These two protein chains interact to form a complex.

Sequence of chain B:
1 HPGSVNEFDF

Contacts between the two chains:
Residue N99 in chain A contacts residue V5 in chain B (closest heavy-atom distance 2.9 Å).
Residue G97 in chain A interacts with residue V5 in chain B (closest heavy-atom distance 2.7 Å).
Residue A98 in chain A is in contact with residue V5 in chain B (closest heavy-atom distance 3.5 Å).
Residue N99 in chain A is in contact with residue N6 in chain B (closest heavy-atom distance 4.0 Å).
Residue N99 in chain A contacts residue E7 in chain B (closest heavy-atom distance 2.9 Å).
Residue G97 in chain A interacts with residue S4 in chain B (closest heavy-atom distance 3.0 Å).
Residue Y30 in chain A interacts with residue H1 in chain B (closest heavy-atom distance 4.7 Å).

Sequence of chain A:
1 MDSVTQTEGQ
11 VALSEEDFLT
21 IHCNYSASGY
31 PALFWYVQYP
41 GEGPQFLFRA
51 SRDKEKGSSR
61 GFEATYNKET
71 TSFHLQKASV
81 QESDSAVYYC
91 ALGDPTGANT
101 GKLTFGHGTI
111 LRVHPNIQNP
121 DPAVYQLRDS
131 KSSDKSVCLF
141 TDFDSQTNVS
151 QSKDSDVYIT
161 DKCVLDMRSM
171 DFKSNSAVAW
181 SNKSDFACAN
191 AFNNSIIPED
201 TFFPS